Sequence of the second protein:
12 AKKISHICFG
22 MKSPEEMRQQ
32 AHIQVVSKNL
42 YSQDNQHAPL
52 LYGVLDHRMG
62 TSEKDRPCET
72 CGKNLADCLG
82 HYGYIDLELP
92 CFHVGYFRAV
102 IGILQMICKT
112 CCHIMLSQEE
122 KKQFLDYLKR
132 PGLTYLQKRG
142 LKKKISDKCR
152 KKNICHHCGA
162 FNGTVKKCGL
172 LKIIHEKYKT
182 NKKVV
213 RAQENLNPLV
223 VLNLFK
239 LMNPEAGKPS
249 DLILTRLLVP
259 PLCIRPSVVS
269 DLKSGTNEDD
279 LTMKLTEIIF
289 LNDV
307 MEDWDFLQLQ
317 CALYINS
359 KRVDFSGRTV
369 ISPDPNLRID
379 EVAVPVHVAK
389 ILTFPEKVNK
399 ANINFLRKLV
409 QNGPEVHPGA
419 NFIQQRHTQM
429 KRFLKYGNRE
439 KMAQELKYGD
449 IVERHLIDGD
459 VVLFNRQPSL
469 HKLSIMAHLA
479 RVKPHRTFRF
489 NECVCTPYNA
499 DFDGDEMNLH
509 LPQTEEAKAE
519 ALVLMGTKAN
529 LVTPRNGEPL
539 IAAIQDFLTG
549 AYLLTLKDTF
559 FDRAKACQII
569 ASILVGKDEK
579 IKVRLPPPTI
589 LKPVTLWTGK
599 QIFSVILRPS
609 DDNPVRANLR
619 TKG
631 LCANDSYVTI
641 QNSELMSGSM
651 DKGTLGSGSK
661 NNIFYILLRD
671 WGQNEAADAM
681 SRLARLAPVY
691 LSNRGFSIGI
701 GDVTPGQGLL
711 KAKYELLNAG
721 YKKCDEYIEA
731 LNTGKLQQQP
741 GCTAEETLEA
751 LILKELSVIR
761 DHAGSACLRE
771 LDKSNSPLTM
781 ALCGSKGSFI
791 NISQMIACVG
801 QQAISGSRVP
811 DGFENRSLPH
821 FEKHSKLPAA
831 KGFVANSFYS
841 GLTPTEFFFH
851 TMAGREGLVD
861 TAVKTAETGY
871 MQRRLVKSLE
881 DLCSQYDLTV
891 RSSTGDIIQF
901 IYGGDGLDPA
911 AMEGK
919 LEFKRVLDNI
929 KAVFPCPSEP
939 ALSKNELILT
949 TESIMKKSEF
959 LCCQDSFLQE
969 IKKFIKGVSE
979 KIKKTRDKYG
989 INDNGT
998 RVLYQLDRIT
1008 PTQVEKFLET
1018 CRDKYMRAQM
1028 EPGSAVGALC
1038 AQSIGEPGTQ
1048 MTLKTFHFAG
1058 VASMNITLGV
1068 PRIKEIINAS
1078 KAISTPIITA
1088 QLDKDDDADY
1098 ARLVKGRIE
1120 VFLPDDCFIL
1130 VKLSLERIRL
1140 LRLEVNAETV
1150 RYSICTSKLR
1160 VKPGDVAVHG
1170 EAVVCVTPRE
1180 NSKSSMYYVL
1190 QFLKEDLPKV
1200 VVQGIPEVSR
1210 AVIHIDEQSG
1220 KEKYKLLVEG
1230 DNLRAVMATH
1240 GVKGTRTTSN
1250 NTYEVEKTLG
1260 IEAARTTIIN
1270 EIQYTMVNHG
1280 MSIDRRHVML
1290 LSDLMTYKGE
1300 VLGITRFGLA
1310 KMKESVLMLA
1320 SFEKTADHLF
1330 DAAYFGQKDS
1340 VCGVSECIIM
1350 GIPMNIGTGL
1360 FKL

Sequence of the first protein:
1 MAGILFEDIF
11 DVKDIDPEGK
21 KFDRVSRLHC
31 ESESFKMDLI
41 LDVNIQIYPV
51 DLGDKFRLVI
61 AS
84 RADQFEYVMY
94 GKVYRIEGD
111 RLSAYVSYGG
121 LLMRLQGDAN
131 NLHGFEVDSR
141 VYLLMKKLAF

These two protein chains interact to form a complex.

Interface contacts:
Residue M646 in the second protein is in contact with residue Y97 in the first protein (closest heavy-atom distance 3.3 Å).
Residue T596 in the second protein interacts with residue G119 in the first protein (closest heavy-atom distance 3.5 Å).
Residue N642 in the second protein is in contact with residue K95 in the first protein (closest heavy-atom distance 3.1 Å).
Residue K773 in the second protein is in contact with residue K21 in the first protein (closest heavy-atom distance 3.4 Å).
Residue F558 in the second protein contacts residue L121 in the first protein (closest heavy-atom distance 3.9 Å).
Residue M646 in the second protein interacts with residue G119 in the first protein (closest heavy-atom distance 3.9 Å).
Residue M646 in the second protein interacts with residue G120 in the first protein (closest heavy-atom distance 3.8 Å).
Residue K555 in the second protein contacts residue G120 in the first protein (closest heavy-atom distance 3.0 Å).
Residue T587 in the second protein is in contact with residue M92 in the first protein (closest heavy-atom distance 3.9 Å).
Residue K590 in the second protein interacts with residue N44 in the first protein (closest heavy-atom distance 3.5 Å).
Residue M646 in the second protein is in contact with residue Y115 in the first protein (closest heavy-atom distance 3.1 Å).
Residue P585 in the second protein is in contact with residue Y93 in the first protein (closest heavy-atom distance 3.3 Å).
Residue F932 in the second protein interacts with residue V137 in the first protein (closest heavy-atom distance 3.1 Å).
Residue F558 in the second protein contacts residue V25 in the first protein (closest heavy-atom distance 4.2 Å).
Residue M646 in the second protein contacts residue S117 in the first protein (closest heavy-atom distance 3.1 Å).
Residue E644 in the second protein contacts residue K95 in the first protein (closest heavy-atom distance 2.5 Å).
Residue L645 in the second protein is in contact with residue G119 in the first protein (closest heavy-atom distance 3.4 Å).
Residue T596 in the second protein interacts with residue Y118 in the first protein (closest heavy-atom distance 3.6 Å).
Residue Q641 in the second protein contacts residue V96 in the first protein (closest heavy-atom distance 2.3 Å).
Residue I588 in the second protein is in contact with residue E89 in the first protein (closest heavy-atom distance 4.1 Å).
Residue K598 in the second protein is in contact with residue G119 in the first protein (closest heavy-atom distance 3.1 Å).
Residue M646 in the second protein contacts residue K95 in the first protein (closest heavy-atom distance 3.5 Å).
Residue L631 in the second protein contacts residue I40 in the first protein (closest heavy-atom distance 3.6 Å).
Residue K555 in the second protein interacts with residue D42 in the first protein (closest heavy-atom distance 2.3 Å).
Residue D556 in the second protein interacts with residue K20 in the first protein (closest heavy-atom distance 3.7 Å).
Residue K590 in the second protein is in contact with residue E89 in the first protein (closest heavy-atom distance 2.2 Å).
Residue M646 in the second protein contacts residue V96 in the first protein (closest heavy-atom distance 3.5 Å).
Residue F932 in the second protein is in contact with residue D138 in the first protein (closest heavy-atom distance 3.9 Å).
Residue T587 in the second protein is in contact with residue V91 in the first protein (closest heavy-atom distance 3.0 Å).
Residue K555 in the second protein interacts with residue K20 in the first protein (closest heavy-atom distance 3.4 Å).
Residue F558 in the second protein is in contact with residue N44 in the first protein (closest heavy-atom distance 3.4 Å).
Residue D556 in the second protein is in contact with residue K21 in the first protein (closest heavy-atom distance 3.0 Å).
Residue A633 in the second protein contacts residue R27 in the first protein (closest heavy-atom distance 3.4 Å).
Residue Y1001 in the second protein contacts residue E100 in the first protein (closest heavy-atom distance 3.0 Å).
Residue N992 in the second protein contacts residue E100 in the first protein (closest heavy-atom distance 4.0 Å).
Residue Q1002 in the second protein is in contact with residue R98 in the first protein (closest heavy-atom distance 3.4 Å).
Residue L589 in the second protein interacts with residue E89 in the first protein (closest heavy-atom distance 3.1 Å).
Residue R998 in the second protein is in contact with residue A129 in the first protein (closest heavy-atom distance 4.0 Å).
Residue Q641 in the second protein interacts with residue K95 in the first protein (closest heavy-atom distance 3.1 Å).
Residue K773 in the second protein contacts residue G19 in the first protein (closest heavy-atom distance 2.3 Å).
Residue K555 in the second protein contacts residue R27 in the first protein (closest heavy-atom distance 3.0 Å).
Residue K773 in the second protein contacts residue E18 in the first protein (closest heavy-atom distance 3.0 Å).
Residue S774 in the second protein contacts residue K21 in the first protein (closest heavy-atom distance 3.5 Å).
Residue D1004 in the second protein contacts residue E100 in the first protein (closest heavy-atom distance 3.4 Å).
Residue L554 in the second protein interacts with residue K21 in the first protein (closest heavy-atom distance 4.0 Å).
Residue L589 in the second protein contacts residue V91 in the first protein (closest heavy-atom distance 4.1 Å).
Residue T587 in the second protein is in contact with residue Y118 in the first protein (closest heavy-atom distance 3.7 Å).
Residue Q1002 in the second protein is in contact with residue F135 in the first protein (closest heavy-atom distance 4.1 Å).
Residue L631 in the second protein contacts residue L122 in the first protein (closest heavy-atom distance 3.5 Å).
Residue K555 in the second protein contacts residue V25 in the first protein (closest heavy-atom distance 3.5 Å).
Residue I588 in the second protein interacts with residue V91 in the first protein (closest heavy-atom distance 4.1 Å).
Residue K590 in the second protein interacts with residue Y90 in the first protein (closest heavy-atom distance 3.0 Å).
Residue C934 in the second protein interacts with residue E136 in the first protein (closest heavy-atom distance 4.1 Å).
Residue K598 in the second protein contacts residue G120 in the first protein (closest heavy-atom distance 3.4 Å).
Residue K590 in the second protein interacts with residue K147 in the first protein (closest heavy-atom distance 3.7 Å).
Residue N634 in the second protein contacts residue R27 in the first protein (closest heavy-atom distance 3.9 Å).
Residue D556 in the second protein interacts with residue F22 in the first protein (closest heavy-atom distance 2.3 Å).
Residue I588 in the second protein is in contact with residue Y90 in the first protein (closest heavy-atom distance 3.8 Å).
Residue S647 in the second protein interacts with residue L122 in the first protein (closest heavy-atom distance 3.9 Å).
Residue P586 in the second protein interacts with residue V91 in the first protein (closest heavy-atom distance 3.7 Å).